Sequence of the first protein:
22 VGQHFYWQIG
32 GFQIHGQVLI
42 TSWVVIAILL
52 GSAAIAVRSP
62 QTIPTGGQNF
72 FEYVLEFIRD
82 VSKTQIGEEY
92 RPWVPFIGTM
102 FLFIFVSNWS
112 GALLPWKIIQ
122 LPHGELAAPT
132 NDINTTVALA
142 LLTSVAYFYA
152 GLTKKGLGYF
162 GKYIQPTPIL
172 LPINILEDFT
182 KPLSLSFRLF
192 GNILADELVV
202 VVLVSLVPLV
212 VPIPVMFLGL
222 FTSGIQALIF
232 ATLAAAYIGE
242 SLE

Residue-level contacts at the interface:
Residue I134 in the first protein interacts with residue L90 in the second protein (closest heavy-atom distance 2.2 Å).
Residue A55 in the first protein contacts residue Y108 in the second protein (closest heavy-atom distance 3.1 Å).
Residue F104 in the first protein interacts with residue F97 in the second protein (closest heavy-atom distance 0.7 Å).
Residue Q34 in the first protein contacts residue L88 in the second protein (closest heavy-atom distance 3.0 Å).
Residue N135 in the first protein contacts residue L90 in the second protein (closest heavy-atom distance 0.9 Å).
Residue Q69 in the first protein contacts residue R119 in the second protein (closest heavy-atom distance 1.2 Å).
Residue I41 in the first protein interacts with residue E96 in the second protein (closest heavy-atom distance 3.3 Å).
Residue L103 in the first protein contacts residue Y109 in the second protein (closest heavy-atom distance 2.0 Å).
Residue P61 in the first protein interacts with residue R119 in the second protein (closest heavy-atom distance 3.0 Å).
Residue F72 in the first protein contacts residue Y108 in the second protein (closest heavy-atom distance 1.1 Å).
Residue A55 in the first protein contacts residue L112 in the second protein (closest heavy-atom distance 3.4 Å).
Residue T63 in the first protein is in contact with residue S122 in the second protein (closest heavy-atom distance 2.6 Å).
Residue S53 in the first protein contacts residue Y108 in the second protein (closest heavy-atom distance 3.0 Å).
Residue L51 in the first protein contacts residue L104 in the second protein (closest heavy-atom distance 2.8 Å).
Residue P61 in the first protein interacts with residue F115 in the second protein (closest heavy-atom distance 0.6 Å).
Residue L50 in the first protein is in contact with residue L104 in the second protein (closest heavy-atom distance 2.5 Å).
Residue G99 in the first protein is in contact with residue Y109 in the second protein (closest heavy-atom distance 3.4 Å).
Residue Q34 in the first protein contacts residue T89 in the second protein (closest heavy-atom distance 2.9 Å).
Residue N135 in the first protein interacts with residue M94 in the second protein (closest heavy-atom distance 2.9 Å).
Residue L51 in the first protein contacts residue I107 in the second protein (closest heavy-atom distance 3.0 Å).
Residue F33 in the first protein is in contact with residue L88 in the second protein (closest heavy-atom distance 2.5 Å).
Residue S43 in the first protein is in contact with residue E96 in the second protein (closest heavy-atom distance 3.2 Å).
Residue F104 in the first protein interacts with residue L100 in the second protein (closest heavy-atom distance 2.6 Å).
Residue T63 in the first protein is in contact with residue I123 in the second protein (closest heavy-atom distance 1.1 Å).
Residue L50 in the first protein interacts with residue Y108 in the second protein (closest heavy-atom distance 2.8 Å).
Residue L40 in the first protein interacts with residue I93 in the second protein (closest heavy-atom distance 3.0 Å).
Residue I64 in the first protein is in contact with residue I123 in the second protein (closest heavy-atom distance 3.4 Å).
Residue Q62 in the first protein contacts residue R119 in the second protein (closest heavy-atom distance 1.2 Å).
Residue N135 in the first protein contacts residue T89 in the second protein (closest heavy-atom distance 3.0 Å).
Residue Q24 in the first protein interacts with residue L83 in the second protein (closest heavy-atom distance 1.9 Å).
Residue A54 in the first protein interacts with residue L112 in the second protein (closest heavy-atom distance 2.0 Å).
Residue A57 in the first protein contacts residue L112 in the second protein (closest heavy-atom distance 3.0 Å).
Residue H36 in the first protein is in contact with residue T89 in the second protein (closest heavy-atom distance 2.0 Å).
Residue Q34 in the first protein contacts residue N87 in the second protein (closest heavy-atom distance 3.1 Å).
Residue D133 in the first protein contacts residue I93 in the second protein (closest heavy-atom distance 2.7 Å).
Residue W44 in the first protein interacts with residue E96 in the second protein (closest heavy-atom distance 2.9 Å).
Residue Q69 in the first protein interacts with residue M116 in the second protein (closest heavy-atom distance 2.9 Å).
Residue H36 in the first protein interacts with residue N87 in the second protein (closest heavy-atom distance 3.2 Å).
Residue T63 in the first protein is in contact with residue R119 in the second protein (closest heavy-atom distance 3.3 Å).
Residue V58 in the first protein contacts residue L112 in the second protein (closest heavy-atom distance 0.6 Å).
Residue A139 in the first protein contacts residue M94 in the second protein (closest heavy-atom distance 2.2 Å).
Residue L51 in the first protein is in contact with residue Y108 in the second protein (closest heavy-atom distance 2.9 Å).
Residue I47 in the first protein is in contact with residue L100 in the second protein (closest heavy-atom distance 0.8 Å).
Residue N135 in the first protein is in contact with residue I93 in the second protein (closest heavy-atom distance 3.2 Å).
Residue L51 in the first protein is in contact with residue A103 in the second protein (closest heavy-atom distance 3.5 Å).
Residue S43 in the first protein interacts with residue L100 in the second protein (closest heavy-atom distance 3.3 Å).
Residue L143 in the first protein is in contact with residue L98 in the second protein (closest heavy-atom distance 2.0 Å).
Residue S60 in the first protein is in contact with residue F115 in the second protein (closest heavy-atom distance 2.6 Å).
Residue A54 in the first protein is in contact with residue Y108 in the second protein (closest heavy-atom distance 0.3 Å).
Residue E73 in the first protein interacts with residue M116 in the second protein (closest heavy-atom distance 2.6 Å).
Residue Q69 in the first protein interacts with residue F115 in the second protein (closest heavy-atom distance 2.9 Å).
Residue I35 in the first protein contacts residue T89 in the second protein (closest heavy-atom distance 3.2 Å).
Residue V58 in the first protein contacts residue P111 in the second protein (closest heavy-atom distance 3.1 Å).
Residue L140 in the first protein is in contact with residue F97 in the second protein (closest heavy-atom distance 2.4 Å).
Residue V39 in the first protein is in contact with residue I93 in the second protein (closest heavy-atom distance 2.0 Å).
Residue I35 in the first protein interacts with residue I92 in the second protein (closest heavy-atom distance 1.3 Å).
Residue F26 in the first protein interacts with residue T89 in the second protein (closest heavy-atom distance 3.5 Å).
Residue I47 in the first protein interacts with residue L104 in the second protein (closest heavy-atom distance 3.4 Å).
Residue L40 in the first protein is in contact with residue E96 in the second protein (closest heavy-atom distance 1.2 Å).
Residue V58 in the first protein interacts with residue F115 in the second protein (closest heavy-atom distance 2.6 Å).

The following describes two proteins that form a bound complex.

Sequence of the second protein:
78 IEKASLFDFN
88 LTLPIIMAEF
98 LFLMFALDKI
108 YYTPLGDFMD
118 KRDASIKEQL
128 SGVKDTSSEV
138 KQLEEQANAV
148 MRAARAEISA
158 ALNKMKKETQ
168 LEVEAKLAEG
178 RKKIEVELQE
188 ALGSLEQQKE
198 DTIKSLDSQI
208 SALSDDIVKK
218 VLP